Interface contacts:
Residue E39 in protein 1 interacts with residue H47 in protein 2 (closest heavy-atom distance 2.9 Å).
Residue T14 in protein 1 contacts residue Q24 in protein 2 (closest heavy-atom distance 4.2 Å).
Residue I41 in protein 1 contacts residue C67 in protein 2 (closest heavy-atom distance 4.2 Å).
Residue Q45 in protein 1 contacts residue R68 in protein 2 (closest heavy-atom distance 2.9 Å).
Residue G40 in protein 1 is in contact with residue C67 in protein 2 (closest heavy-atom distance 4.1 Å).
Residue L13 in protein 1 is in contact with residue V28 in protein 2 (closest heavy-atom distance 3.4 Å).
Residue L76 in protein 1 is in contact with residue P65 in protein 2 (closest heavy-atom distance 3.9 Å).
Residue P42 in protein 1 is in contact with residue C67 in protein 2 (closest heavy-atom distance 3.9 Å).
Residue G15 in protein 1 interacts with residue L26 in protein 2 (closest heavy-atom distance 3.5 Å).
Residue I41 in protein 1 is in contact with residue I66 in protein 2 (closest heavy-atom distance 4.0 Å).
Residue G40 in protein 1 is in contact with residue H47 in protein 2 (closest heavy-atom distance 3.2 Å).
Residue T14 in protein 1 interacts with residue H47 in protein 2 (closest heavy-atom distance 4.9 Å).
Residue I41 in protein 1 is in contact with residue H47 in protein 2 (closest heavy-atom distance 4.6 Å).
Residue K16 in protein 1 contacts residue E23 in protein 2 (closest heavy-atom distance 3.8 Å).
Residue L76 in protein 1 interacts with residue R68 in protein 2 (closest heavy-atom distance 3.7 Å).
Residue T14 in protein 1 is in contact with residue I66 in protein 2 (closest heavy-atom distance 3.8 Å).
Residue G15 in protein 1 is in contact with residue V28 in protein 2 (closest heavy-atom distance 4.6 Å).
Residue L76 in protein 1 contacts residue C67 in protein 2 (closest heavy-atom distance 5.0 Å).
Residue T14 in protein 1 contacts residue L26 in protein 2 (closest heavy-atom distance 3.2 Å).
Residue T14 in protein 1 interacts with residue V28 in protein 2 (closest heavy-atom distance 3.9 Å).
Residue Q45 in protein 1 contacts residue C67 in protein 2 (closest heavy-atom distance 3.4 Å).
Residue L13 in protein 1 contacts residue I66 in protein 2 (closest heavy-atom distance 3.9 Å).
Residue L76 in protein 1 contacts residue I66 in protein 2 (closest heavy-atom distance 3.5 Å).
Residue R77 in protein 1 is in contact with residue R68 in protein 2 (closest heavy-atom distance 3.0 Å).

Sequence of protein 1:
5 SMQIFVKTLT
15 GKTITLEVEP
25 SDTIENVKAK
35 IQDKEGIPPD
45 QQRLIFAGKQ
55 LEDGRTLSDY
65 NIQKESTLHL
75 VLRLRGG

Sequence of protein 2:
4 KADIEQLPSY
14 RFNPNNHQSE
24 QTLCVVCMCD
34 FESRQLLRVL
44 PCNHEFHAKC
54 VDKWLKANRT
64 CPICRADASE

The following describes two proteins that form a bound complex.